Sequence of chain A:
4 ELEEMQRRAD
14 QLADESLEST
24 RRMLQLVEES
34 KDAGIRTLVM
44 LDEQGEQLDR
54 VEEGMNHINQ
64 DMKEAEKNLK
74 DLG

Residue-level contacts at the interface:
Residue L20 in chain A contacts residue M7 in chain B (closest heavy-atom distance 3.5 Å).
Residue E31 in chain A interacts with residue I17 in chain B (closest heavy-atom distance 3.3 Å).
Residue E55 in chain A is in contact with residue Q38 in chain B (closest heavy-atom distance 3.5 Å).
Residue T23 in chain A is in contact with residue L11 in chain B (closest heavy-atom distance 3.6 Å).
Residue G37 in chain A is in contact with residue M24 in chain B (closest heavy-atom distance 3.4 Å).
Residue R24 in chain A interacts with residue E6 in chain B (closest heavy-atom distance 2.8 Å).
Residue L44 in chain A interacts with residue M28 in chain B (closest heavy-atom distance 4.1 Å).
Residue E55 in chain A contacts residue R41 in chain B (closest heavy-atom distance 3.5 Å).
Residue V54 in chain A contacts residue I42 in chain B (closest heavy-atom distance 3.8 Å).
Residue K34 in chain A contacts residue L21 in chain B (closest heavy-atom distance 3.8 Å).
Residue L44 in chain A contacts residue I32 in chain B (closest heavy-atom distance 4.0 Å).
Residue R24 in chain A is in contact with residue N10 in chain B (closest heavy-atom distance 3.5 Å).
Residue E55 in chain A interacts with residue K45 in chain B (closest heavy-atom distance 3.8 Å).
Residue M65 in chain A is in contact with residue I53 in chain B (closest heavy-atom distance 3.9 Å).
Residue K66 in chain A contacts residue R52 in chain B (closest heavy-atom distance 3.3 Å).
Residue L44 in chain A interacts with residue Q35 in chain B (closest heavy-atom distance 3.0 Å).
Residue N62 in chain A contacts residue N49 in chain B (closest heavy-atom distance 3.4 Å).
Residue L51 in chain A is in contact with residue Q35 in chain B (closest heavy-atom distance 3.9 Å).
Residue T23 in chain A contacts residue M7 in chain B (closest heavy-atom distance 3.6 Å).
Residue K34 in chain A interacts with residue M24 in chain B (closest heavy-atom distance 3.7 Å).
Residue L27 in chain A contacts residue V14 in chain B (closest heavy-atom distance 4.0 Å).
Residue M65 in chain A contacts residue R52 in chain B (closest heavy-atom distance 3.3 Å).
Residue V30 in chain A contacts residue I17 in chain B (closest heavy-atom distance 3.5 Å).
Residue M26 in chain A is in contact with residue V14 in chain B (closest heavy-atom distance 4.1 Å).
Residue T23 in chain A is in contact with residue N10 in chain B (closest heavy-atom distance 3.1 Å).
Residue G76 in chain A is in contact with residue M63 in chain B (closest heavy-atom distance 4.2 Å).
Residue L75 in chain A contacts residue M63 in chain B (closest heavy-atom distance 3.5 Å).
Residue G48 in chain A is in contact with residue Q35 in chain B (closest heavy-atom distance 3.9 Å).
Residue L41 in chain A is in contact with residue M24 in chain B (closest heavy-atom distance 4.2 Å).
Residue V30 in chain A interacts with residue I18 in chain B (closest heavy-atom distance 4.1 Å).
Residue M58 in chain A interacts with residue A46 in chain B (closest heavy-atom distance 3.9 Å).
Residue I61 in chain A interacts with residue N49 in chain B (closest heavy-atom distance 3.5 Å).
Residue L27 in chain A interacts with residue I17 in chain B (closest heavy-atom distance 3.7 Å).
Residue E55 in chain A interacts with residue I42 in chain B (closest heavy-atom distance 3.5 Å).
Residue L72 in chain A contacts residue A60 in chain B (closest heavy-atom distance 3.9 Å).
Residue E69 in chain A interacts with residue R52 in chain B (closest heavy-atom distance 2.9 Å).
Residue D52 in chain A contacts residue Q38 in chain B (closest heavy-atom distance 2.8 Å).
Residue A16 in chain A contacts residue M7 in chain B (closest heavy-atom distance 3.2 Å).
Residue M58 in chain A interacts with residue K45 in chain B (closest heavy-atom distance 4.3 Å).
Residue N59 in chain A interacts with residue K45 in chain B (closest heavy-atom distance 2.9 Å).
Residue M58 in chain A interacts with residue N49 in chain B (closest heavy-atom distance 3.1 Å).
Residue L20 in chain A interacts with residue R3 in chain B (closest heavy-atom distance 4.1 Å).
Residue G37 in chain A interacts with residue M28 in chain B (closest heavy-atom distance 4.1 Å).
Residue N62 in chain A interacts with residue R52 in chain B (closest heavy-atom distance 3.6 Å).
Residue L20 in chain A interacts with residue E6 in chain B (closest heavy-atom distance 3.7 Å).
Residue S19 in chain A contacts residue M7 in chain B (closest heavy-atom distance 3.2 Å).
Residue L51 in chain A is in contact with residue Q38 in chain B (closest heavy-atom distance 3.9 Å).
Residue I38 in chain A is in contact with residue M24 in chain B (closest heavy-atom distance 3.4 Å).
Residue T40 in chain A interacts with residue M28 in chain B (closest heavy-atom distance 3.9 Å).
Residue M65 in chain A contacts residue A56 in chain B (closest heavy-atom distance 3.6 Å).
Residue K73 in chain A contacts residue R59 in chain B (closest heavy-atom distance 3.3 Å).
Residue L20 in chain A is in contact with residue N10 in chain B (closest heavy-atom distance 4.2 Å).
Residue D17 in chain A contacts residue R3 in chain B (closest heavy-atom distance 2.7 Å).
Residue L27 in chain A is in contact with residue Q13 in chain B (closest heavy-atom distance 3.6 Å).
Residue L51 in chain A contacts residue I39 in chain B (closest heavy-atom distance 4.0 Å).
Residue S33 in chain A contacts residue L21 in chain B (closest heavy-atom distance 4.0 Å).
Residue L44 in chain A is in contact with residue E31 in chain B (closest heavy-atom distance 4.2 Å).
Residue K34 in chain A is in contact with residue N20 in chain B (closest heavy-atom distance 3.7 Å).
Residue L72 in chain A is in contact with residue A56 in chain B (closest heavy-atom distance 3.6 Å).
Residue L41 in chain A interacts with residue M28 in chain B (closest heavy-atom distance 4.0 Å).

Sequence of chain B:
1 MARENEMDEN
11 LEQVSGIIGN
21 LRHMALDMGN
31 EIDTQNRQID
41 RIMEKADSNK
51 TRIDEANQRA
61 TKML

This data describes a binding interaction between two proteins.